Sequence of protein 2:
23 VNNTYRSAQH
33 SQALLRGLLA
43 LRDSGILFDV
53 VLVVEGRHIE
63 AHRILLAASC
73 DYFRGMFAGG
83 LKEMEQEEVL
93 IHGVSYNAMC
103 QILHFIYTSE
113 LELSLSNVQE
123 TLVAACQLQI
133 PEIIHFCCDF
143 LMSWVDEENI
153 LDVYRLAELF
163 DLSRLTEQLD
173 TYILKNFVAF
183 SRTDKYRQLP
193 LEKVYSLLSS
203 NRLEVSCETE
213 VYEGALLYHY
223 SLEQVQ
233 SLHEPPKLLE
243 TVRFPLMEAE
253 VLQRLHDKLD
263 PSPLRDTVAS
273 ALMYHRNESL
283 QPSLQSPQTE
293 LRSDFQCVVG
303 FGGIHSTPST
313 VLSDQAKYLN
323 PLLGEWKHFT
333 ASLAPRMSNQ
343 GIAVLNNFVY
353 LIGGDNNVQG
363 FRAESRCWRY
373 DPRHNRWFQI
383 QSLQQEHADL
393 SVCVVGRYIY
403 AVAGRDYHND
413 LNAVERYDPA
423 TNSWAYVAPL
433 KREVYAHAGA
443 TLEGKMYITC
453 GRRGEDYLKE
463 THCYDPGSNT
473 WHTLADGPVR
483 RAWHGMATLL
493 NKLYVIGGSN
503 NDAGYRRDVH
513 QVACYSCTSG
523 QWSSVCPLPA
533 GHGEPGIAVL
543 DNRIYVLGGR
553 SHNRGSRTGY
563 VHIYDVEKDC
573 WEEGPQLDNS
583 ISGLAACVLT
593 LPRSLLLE

Sequence of protein 1:
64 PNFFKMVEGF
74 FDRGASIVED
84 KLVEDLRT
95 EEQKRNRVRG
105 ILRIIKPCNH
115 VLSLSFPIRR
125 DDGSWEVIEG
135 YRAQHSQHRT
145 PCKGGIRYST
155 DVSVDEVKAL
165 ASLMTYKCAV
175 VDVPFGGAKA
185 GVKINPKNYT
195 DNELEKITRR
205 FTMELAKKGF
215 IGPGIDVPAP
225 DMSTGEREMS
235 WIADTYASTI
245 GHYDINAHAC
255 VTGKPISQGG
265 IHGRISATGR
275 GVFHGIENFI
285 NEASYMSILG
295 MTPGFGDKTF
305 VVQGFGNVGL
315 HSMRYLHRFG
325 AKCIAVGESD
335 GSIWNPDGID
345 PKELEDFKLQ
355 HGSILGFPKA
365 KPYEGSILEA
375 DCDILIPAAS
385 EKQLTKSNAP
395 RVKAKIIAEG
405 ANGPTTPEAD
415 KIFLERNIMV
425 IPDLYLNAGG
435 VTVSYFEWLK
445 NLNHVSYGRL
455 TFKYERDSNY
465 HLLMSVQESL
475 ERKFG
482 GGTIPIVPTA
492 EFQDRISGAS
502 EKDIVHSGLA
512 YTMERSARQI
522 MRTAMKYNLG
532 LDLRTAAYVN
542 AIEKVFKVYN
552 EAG

These two protein chains interact to form a complex.

Contacts between the two chains:
Residue R256 in protein 2 is in contact with residue Q354 in protein 1 (closest heavy-atom distance 3.7 Å).
Residue E252 in protein 2 contacts residue Q354 in protein 1 (closest heavy-atom distance 3.4 Å).
Residue V253 in protein 2 contacts residue H355 in protein 1 (closest heavy-atom distance 4.4 Å).
Residue E252 in protein 2 is in contact with residue L353 in protein 1 (closest heavy-atom distance 4.8 Å).
Residue V253 in protein 2 contacts residue Q354 in protein 1 (closest heavy-atom distance 3.9 Å).
Residue E250 in protein 2 is in contact with residue H355 in protein 1 (closest heavy-atom distance 3.9 Å).